The following describes two proteins that form a bound complex.

Sequence of protein 2:
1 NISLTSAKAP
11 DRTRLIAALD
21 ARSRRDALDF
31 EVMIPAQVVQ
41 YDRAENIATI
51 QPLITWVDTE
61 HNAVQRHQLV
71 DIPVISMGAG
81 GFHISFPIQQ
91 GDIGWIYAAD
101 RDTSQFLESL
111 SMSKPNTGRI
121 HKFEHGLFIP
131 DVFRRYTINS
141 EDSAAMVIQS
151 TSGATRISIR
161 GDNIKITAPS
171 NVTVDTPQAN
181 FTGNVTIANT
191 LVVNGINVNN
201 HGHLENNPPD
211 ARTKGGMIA

Sequence of protein 1:
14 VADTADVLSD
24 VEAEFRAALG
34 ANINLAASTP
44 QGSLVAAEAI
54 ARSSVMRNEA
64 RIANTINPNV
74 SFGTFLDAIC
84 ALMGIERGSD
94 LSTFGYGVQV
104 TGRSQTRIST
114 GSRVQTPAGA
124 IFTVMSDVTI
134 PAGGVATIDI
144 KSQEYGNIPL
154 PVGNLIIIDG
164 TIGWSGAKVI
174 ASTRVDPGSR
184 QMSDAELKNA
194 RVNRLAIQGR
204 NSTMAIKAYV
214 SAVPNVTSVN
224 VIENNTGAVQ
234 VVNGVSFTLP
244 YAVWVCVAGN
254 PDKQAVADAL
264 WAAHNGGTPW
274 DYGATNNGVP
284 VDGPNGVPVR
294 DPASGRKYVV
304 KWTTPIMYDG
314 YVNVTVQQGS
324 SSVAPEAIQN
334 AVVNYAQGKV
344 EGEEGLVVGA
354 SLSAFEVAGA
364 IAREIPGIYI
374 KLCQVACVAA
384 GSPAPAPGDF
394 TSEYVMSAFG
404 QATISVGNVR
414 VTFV

Contacts between the two chains:
Residue S115 in protein 1 interacts with residue N62 in protein 2 (closest heavy-atom distance 4.9 Å).
Residue I161 in protein 1 contacts residue H61 in protein 2 (closest heavy-atom distance 3.4 Å).
Residue I160 in protein 1 interacts with residue A63 in protein 2 (closest heavy-atom distance 4.0 Å).
Residue I161 in protein 1 interacts with residue N62 in protein 2 (closest heavy-atom distance 4.0 Å).